Sequence of protein 2:
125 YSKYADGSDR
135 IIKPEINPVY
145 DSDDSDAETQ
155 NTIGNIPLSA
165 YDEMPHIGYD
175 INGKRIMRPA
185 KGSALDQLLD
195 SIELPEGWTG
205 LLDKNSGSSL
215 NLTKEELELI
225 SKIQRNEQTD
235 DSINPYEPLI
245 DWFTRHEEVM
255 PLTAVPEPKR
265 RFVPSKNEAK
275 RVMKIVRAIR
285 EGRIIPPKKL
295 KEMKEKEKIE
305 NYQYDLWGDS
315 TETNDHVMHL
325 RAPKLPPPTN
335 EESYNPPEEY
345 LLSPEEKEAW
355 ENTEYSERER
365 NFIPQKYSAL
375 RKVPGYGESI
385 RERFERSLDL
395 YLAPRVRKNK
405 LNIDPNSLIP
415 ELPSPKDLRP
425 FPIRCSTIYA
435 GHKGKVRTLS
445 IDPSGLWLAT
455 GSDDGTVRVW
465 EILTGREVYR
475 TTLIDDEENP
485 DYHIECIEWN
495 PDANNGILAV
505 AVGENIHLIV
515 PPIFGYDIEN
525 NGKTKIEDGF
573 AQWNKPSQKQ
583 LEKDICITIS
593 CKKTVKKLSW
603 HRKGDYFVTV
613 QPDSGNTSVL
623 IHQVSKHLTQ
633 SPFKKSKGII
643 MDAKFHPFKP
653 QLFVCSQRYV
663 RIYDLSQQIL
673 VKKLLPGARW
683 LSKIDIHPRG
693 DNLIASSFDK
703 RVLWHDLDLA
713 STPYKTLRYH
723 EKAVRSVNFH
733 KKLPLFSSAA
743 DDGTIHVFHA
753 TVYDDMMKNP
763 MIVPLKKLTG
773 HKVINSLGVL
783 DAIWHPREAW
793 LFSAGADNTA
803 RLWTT

Contacts between the two chains:
Residue R399 in protein 2 interacts with residue Y42 in protein 1 (closest heavy-atom distance 3.3 Å).
Residue L394 in protein 2 is in contact with residue Y225 in protein 1 (closest heavy-atom distance 3.4 Å).
Residue E343 in protein 2 interacts with residue K587 in protein 1 (closest heavy-atom distance 3.4 Å).
Residue Y395 in protein 2 contacts residue R33 in protein 1 (closest heavy-atom distance 3.4 Å).
Residue S314 in protein 2 interacts with residue F125 in protein 1 (closest heavy-atom distance 3.3 Å).
Residue P341 in protein 2 contacts residue P455 in protein 1 (closest heavy-atom distance 3.3 Å).
Residue H323 in protein 2 is in contact with residue R44 in protein 1 (closest heavy-atom distance 2.8 Å).
Residue H323 in protein 2 interacts with residue Y42 in protein 1 (closest heavy-atom distance 2.9 Å).
Residue S337 in protein 2 interacts with residue I183 in protein 1 (closest heavy-atom distance 3.4 Å).
Residue L416 in protein 2 interacts with residue K555 in protein 1 (closest heavy-atom distance 3.3 Å).
Residue R720 in protein 2 contacts residue K564 in protein 1 (closest heavy-atom distance 2.9 Å).
Residue W311 in protein 2 contacts residue Y122 in protein 1 (closest heavy-atom distance 2.8 Å).
Residue W311 in protein 2 is in contact with residue F231 in protein 1 (closest heavy-atom distance 3.3 Å).
Residue Y395 in protein 2 interacts with residue I217 in protein 1 (closest heavy-atom distance 3.3 Å).
Residue R390 in protein 2 is in contact with residue D134 in protein 1 (closest heavy-atom distance 3.0 Å).
Residue Y395 in protein 2 interacts with residue P43 in protein 1 (closest heavy-atom distance 3.2 Å).
Residue I407 in protein 2 interacts with residue M570 in protein 1 (closest heavy-atom distance 3.4 Å).
Residue E386 in protein 2 interacts with residue K184 in protein 1 (closest heavy-atom distance 3.4 Å).
Residue S391 in protein 2 contacts residue F221 in protein 1 (closest heavy-atom distance 3.3 Å).
Residue E316 in protein 2 interacts with residue S124 in protein 1 (closest heavy-atom distance 3.4 Å).
Residue S383 in protein 2 interacts with residue L141 in protein 1 (closest heavy-atom distance 3.4 Å).
Residue E335 in protein 2 contacts residue L457 in protein 1 (closest heavy-atom distance 3.4 Å).
Residue Y308 in protein 2 is in contact with residue K119 in protein 1 (closest heavy-atom distance 3.1 Å).
Residue R375 in protein 2 contacts residue P415 in protein 1 (closest heavy-atom distance 3.4 Å).
Residue N318 in protein 2 contacts residue R121 in protein 1 (closest heavy-atom distance 2.9 Å).
Residue D309 in protein 2 is in contact with residue Y234 in protein 1 (closest heavy-atom distance 3.3 Å).
Residue Y338 in protein 2 contacts residue Q430 in protein 1 (closest heavy-atom distance 2.6 Å).
Residue E335 in protein 2 contacts residue S458 in protein 1 (closest heavy-atom distance 2.8 Å).
Residue R375 in protein 2 is in contact with residue D413 in protein 1 (closest heavy-atom distance 3.1 Å).
Residue S337 in protein 2 contacts residue H456 in protein 1 (closest heavy-atom distance 3.1 Å).
Residue L394 in protein 2 interacts with residue D134 in protein 1 (closest heavy-atom distance 3.4 Å).
Residue W311 in protein 2 contacts residue P123 in protein 1 (closest heavy-atom distance 3.2 Å).
Residue N339 in protein 2 is in contact with residue P454 in protein 1 (closest heavy-atom distance 2.8 Å).
Residue N318 in protein 2 interacts with residue E120 in protein 1 (closest heavy-atom distance 3.0 Å).
Residue E343 in protein 2 is in contact with residue K588 in protein 1 (closest heavy-atom distance 3.3 Å).
Residue H323 in protein 2 contacts residue Y64 in protein 1 (closest heavy-atom distance 3.4 Å).
Residue S372 in protein 2 is in contact with residue L453 in protein 1 (closest heavy-atom distance 3.3 Å).
Residue S337 in protein 2 contacts residue V181 in protein 1 (closest heavy-atom distance 3.3 Å).
Residue E336 in protein 2 contacts residue I183 in protein 1 (closest heavy-atom distance 3.4 Å).
Residue S314 in protein 2 contacts residue P123 in protein 1 (closest heavy-atom distance 3.2 Å).
Residue R399 in protein 2 interacts with residue P43 in protein 1 (closest heavy-atom distance 3.2 Å).
Residue N339 in protein 2 interacts with residue P455 in protein 1 (closest heavy-atom distance 2.8 Å).
Residue R325 in protein 2 interacts with residue Y42 in protein 1 (closest heavy-atom distance 2.7 Å).
Residue Y338 in protein 2 contacts residue V181 in protein 1 (closest heavy-atom distance 3.4 Å).
Residue Y306 in protein 2 interacts with residue D115 in protein 1 (closest heavy-atom distance 3.4 Å).
Residue W311 in protein 2 interacts with residue F125 in protein 1 (closest heavy-atom distance 3.4 Å).
Residue P398 in protein 2 contacts residue P43 in protein 1 (closest heavy-atom distance 3.2 Å).
Residue P409 in protein 2 is in contact with residue Y567 in protein 1 (closest heavy-atom distance 3.2 Å).
Residue E342 in protein 2 contacts residue I591 in protein 1 (closest heavy-atom distance 3.4 Å).
Residue L396 in protein 2 is in contact with residue P43 in protein 1 (closest heavy-atom distance 3.4 Å).
Residue T333 in protein 2 contacts residue Y187 in protein 1 (closest heavy-atom distance 3.4 Å).
Residue G312 in protein 2 interacts with residue K235 in protein 1 (closest heavy-atom distance 2.8 Å).
Residue D309 in protein 2 contacts residue K235 in protein 1 (closest heavy-atom distance 3.1 Å).
Residue R387 in protein 2 interacts with residue N137 in protein 1 (closest heavy-atom distance 3.4 Å).
Residue L396 in protein 2 is in contact with residue R33 in protein 1 (closest heavy-atom distance 3.4 Å).
Residue P398 in protein 2 interacts with residue E45 in protein 1 (closest heavy-atom distance 3.3 Å).
Residue N339 in protein 2 contacts residue H456 in protein 1 (closest heavy-atom distance 3.4 Å).
Residue L719 in protein 2 interacts with residue I557 in protein 1 (closest heavy-atom distance 3.4 Å).
Residue Y306 in protein 2 is in contact with residue T113 in protein 1 (closest heavy-atom distance 3.4 Å).
Residue N334 in protein 2 is in contact with residue W460 in protein 1 (closest heavy-atom distance 3.1 Å).

This data describes a binding interaction between two proteins.

Sequence of protein 1:
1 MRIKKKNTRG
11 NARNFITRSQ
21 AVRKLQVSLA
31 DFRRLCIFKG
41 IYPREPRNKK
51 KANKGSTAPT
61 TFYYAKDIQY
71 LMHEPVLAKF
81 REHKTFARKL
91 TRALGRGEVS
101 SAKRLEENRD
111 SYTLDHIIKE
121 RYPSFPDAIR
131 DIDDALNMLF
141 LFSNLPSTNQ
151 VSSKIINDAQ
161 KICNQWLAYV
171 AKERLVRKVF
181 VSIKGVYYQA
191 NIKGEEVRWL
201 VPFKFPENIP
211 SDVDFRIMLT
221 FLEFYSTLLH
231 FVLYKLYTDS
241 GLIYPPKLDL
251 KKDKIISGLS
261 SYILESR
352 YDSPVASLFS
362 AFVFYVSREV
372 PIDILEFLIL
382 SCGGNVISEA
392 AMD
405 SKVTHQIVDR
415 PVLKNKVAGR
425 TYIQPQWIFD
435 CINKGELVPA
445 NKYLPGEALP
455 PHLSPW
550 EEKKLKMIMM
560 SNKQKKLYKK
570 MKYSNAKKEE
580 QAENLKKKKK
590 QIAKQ